Interface contacts:
Residue W123 in protein 1 is in contact with residue F80 in protein 2 (closest heavy-atom distance 3.6 Å).
Residue F101 in protein 1 interacts with residue L97 in protein 2 (closest heavy-atom distance 3.5 Å).
Residue W123 in protein 1 is in contact with residue S84 in protein 2 (closest heavy-atom distance 3.6 Å).
Residue D102 in protein 1 contacts residue S98 in protein 2 (closest heavy-atom distance 3.7 Å).
Residue I104 in protein 1 contacts residue F64 in protein 2 (closest heavy-atom distance 3.8 Å).
Residue F80 in protein 1 interacts with residue P124 in protein 2 (closest heavy-atom distance 3.6 Å).
Residue L75 in protein 1 is in contact with residue V17 in protein 2 (closest heavy-atom distance 3.9 Å).
Residue A3 in protein 1 interacts with residue E69 in protein 2 (closest heavy-atom distance 3.9 Å).
Residue F64 in protein 1 is in contact with residue I108 in protein 2 (closest heavy-atom distance 4.1 Å).
Residue G95 in protein 1 contacts residue K105 in protein 2 (closest heavy-atom distance 4.0 Å).
Residue Q72 in protein 1 contacts residue I13 in protein 2 (closest heavy-atom distance 3.6 Å).
Residue L75 in protein 1 is in contact with residue Y20 in protein 2 (closest heavy-atom distance 3.7 Å).
Residue L112 in protein 1 contacts residue S84 in protein 2 (closest heavy-atom distance 3.6 Å).
Residue F80 in protein 1 contacts residue Y20 in protein 2 (closest heavy-atom distance 3.7 Å).
Residue F101 in protein 1 is in contact with residue F101 in protein 2 (closest heavy-atom distance 3.9 Å).
Residue Y20 in protein 1 is in contact with residue L75 in protein 2 (closest heavy-atom distance 3.5 Å).
Residue S98 in protein 1 is in contact with residue D102 in protein 2 (closest heavy-atom distance 3.4 Å).
Residue L65 in protein 1 is in contact with residue T6 in protein 2 (closest heavy-atom distance 3.5 Å).
Residue F64 in protein 1 is in contact with residue I10 in protein 2 (closest heavy-atom distance 3.9 Å).
Residue W123 in protein 1 is in contact with residue L87 in protein 2 (closest heavy-atom distance 4.0 Å).
Residue I10 in protein 1 interacts with residue L65 in protein 2 (closest heavy-atom distance 3.7 Å).
Residue A83 in protein 1 is in contact with residue W123 in protein 2 (closest heavy-atom distance 4.0 Å).
Residue E5 in protein 1 interacts with residue L65 in protein 2 (closest heavy-atom distance 3.7 Å).
Residue P124 in protein 1 interacts with residue F80 in protein 2 (closest heavy-atom distance 3.7 Å).
Residue L87 in protein 1 is in contact with residue L112 in protein 2 (closest heavy-atom distance 3.7 Å).
Residue L87 in protein 1 contacts residue V17 in protein 2 (closest heavy-atom distance 3.9 Å).
Residue I13 in protein 1 interacts with residue Q72 in protein 2 (closest heavy-atom distance 3.6 Å).
Residue L97 in protein 1 contacts residue F101 in protein 2 (closest heavy-atom distance 3.5 Å).
Residue L14 in protein 1 is in contact with residue L87 in protein 2 (closest heavy-atom distance 3.7 Å).
Residue V17 in protein 1 is in contact with residue L75 in protein 2 (closest heavy-atom distance 3.7 Å).
Residue F88 in protein 1 interacts with residue L112 in protein 2 (closest heavy-atom distance 3.6 Å).
Residue S98 in protein 1 is in contact with residue S98 in protein 2 (closest heavy-atom distance 2.8 Å).
Residue L65 in protein 1 interacts with residue I10 in protein 2 (closest heavy-atom distance 3.4 Å).
Residue F57 in protein 1 interacts with residue F57 in protein 2 (closest heavy-atom distance 3.6 Å).
Residue K105 in protein 1 is in contact with residue A94 in protein 2 (closest heavy-atom distance 4.0 Å).
Residue S98 in protein 1 interacts with residue F101 in protein 2 (closest heavy-atom distance 3.6 Å).
Residue A94 in protein 1 interacts with residue F101 in protein 2 (closest heavy-atom distance 3.4 Å).
Residue L112 in protein 1 contacts residue L87 in protein 2 (closest heavy-atom distance 4.0 Å).
Residue L87 in protein 1 is in contact with residue W123 in protein 2 (closest heavy-atom distance 4.0 Å).
Residue F101 in protein 1 contacts residue A94 in protein 2 (closest heavy-atom distance 3.4 Å).
Residue C71 in protein 1 interacts with residue V17 in protein 2 (closest heavy-atom distance 4.0 Å).
Residue A94 in protein 1 interacts with residue K105 in protein 2 (closest heavy-atom distance 3.9 Å).
Residue S84 in protein 1 is in contact with residue W123 in protein 2 (closest heavy-atom distance 3.5 Å).
Residue L112 in protein 1 interacts with residue F88 in protein 2 (closest heavy-atom distance 3.7 Å).
Residue I108 in protein 1 interacts with residue L87 in protein 2 (closest heavy-atom distance 3.5 Å).
Residue F80 in protein 1 interacts with residue F121 in protein 2 (closest heavy-atom distance 4.0 Å).
Residue F64 in protein 1 interacts with residue I104 in protein 2 (closest heavy-atom distance 4.0 Å).
Residue L87 in protein 1 contacts residue L14 in protein 2 (closest heavy-atom distance 3.9 Å).
Residue L75 in protein 1 interacts with residue N16 in protein 2 (closest heavy-atom distance 4.0 Å).
Residue S84 in protein 1 contacts residue L112 in protein 2 (closest heavy-atom distance 3.6 Å).
Residue E69 in protein 1 contacts residue I13 in protein 2 (closest heavy-atom distance 3.9 Å).
Residue T6 in protein 1 is in contact with residue L65 in protein 2 (closest heavy-atom distance 3.6 Å).
Residue F80 in protein 1 contacts residue W123 in protein 2 (closest heavy-atom distance 3.5 Å).
Residue F101 in protein 1 contacts residue S98 in protein 2 (closest heavy-atom distance 3.6 Å).
Residue Y20 in protein 1 contacts residue F80 in protein 2 (closest heavy-atom distance 3.6 Å).
Residue F121 in protein 1 is in contact with residue F80 in protein 2 (closest heavy-atom distance 4.0 Å).
Residue N16 in protein 1 interacts with residue Q72 in protein 2 (closest heavy-atom distance 2.8 Å).
Residue L87 in protein 1 is in contact with residue I108 in protein 2 (closest heavy-atom distance 3.6 Å).
Residue W123 in protein 1 contacts residue A83 in protein 2 (closest heavy-atom distance 4.0 Å).
Residue Q72 in protein 1 contacts residue N16 in protein 2 (closest heavy-atom distance 2.7 Å).

This data describes a binding interaction between two proteins.

Sequence of protein 1:
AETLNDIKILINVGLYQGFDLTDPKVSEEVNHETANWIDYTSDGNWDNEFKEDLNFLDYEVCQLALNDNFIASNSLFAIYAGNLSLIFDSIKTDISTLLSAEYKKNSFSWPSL

Sequence of protein 2:
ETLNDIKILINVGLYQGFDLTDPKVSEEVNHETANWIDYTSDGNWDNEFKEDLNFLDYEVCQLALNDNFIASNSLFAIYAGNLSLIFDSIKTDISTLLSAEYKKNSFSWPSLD